These two protein chains interact to form a complex.

Sequence of chain A:
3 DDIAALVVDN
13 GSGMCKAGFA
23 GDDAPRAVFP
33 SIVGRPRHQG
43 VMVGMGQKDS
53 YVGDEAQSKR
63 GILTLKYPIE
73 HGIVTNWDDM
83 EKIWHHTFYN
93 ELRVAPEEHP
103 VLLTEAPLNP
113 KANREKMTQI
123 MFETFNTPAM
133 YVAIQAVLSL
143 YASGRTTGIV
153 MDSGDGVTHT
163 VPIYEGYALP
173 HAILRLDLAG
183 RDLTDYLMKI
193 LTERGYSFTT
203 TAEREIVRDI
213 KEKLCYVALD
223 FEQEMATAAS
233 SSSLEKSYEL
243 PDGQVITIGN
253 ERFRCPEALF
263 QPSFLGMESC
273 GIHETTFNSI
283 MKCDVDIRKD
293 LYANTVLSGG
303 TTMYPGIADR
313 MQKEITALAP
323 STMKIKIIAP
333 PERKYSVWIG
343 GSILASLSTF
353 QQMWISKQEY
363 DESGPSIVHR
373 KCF

Interface contacts:
Residue G366 in chain A contacts residue W393 in chain B (closest heavy-atom distance 3.4 Å).
Residue P367 in chain A interacts with residue W393 in chain B (closest heavy-atom distance 3.6 Å).
Residue E364 in chain A interacts with residue W393 in chain B (closest heavy-atom distance 4.3 Å).
Residue D363 in chain A is in contact with residue A391 in chain B (closest heavy-atom distance 4.8 Å).
Residue D363 in chain A is in contact with residue W393 in chain B (closest heavy-atom distance 3.4 Å).
Residue E125 in chain A contacts residue K394 in chain B (closest heavy-atom distance 4.1 Å).
Residue E125 in chain A is in contact with residue W393 in chain B (closest heavy-atom distance 4.8 Å).
Residue S365 in chain A interacts with residue W393 in chain B (closest heavy-atom distance 4.0 Å).
Residue Y362 in chain A is in contact with residue W393 in chain B (closest heavy-atom distance 4.1 Å).

Sequence of chain B:
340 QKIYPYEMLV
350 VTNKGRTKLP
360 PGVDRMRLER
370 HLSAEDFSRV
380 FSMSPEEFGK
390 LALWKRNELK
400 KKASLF